These two protein chains interact to form a complex.

Residue-level contacts at the interface:
Residue K362 in the first protein interacts with residue A76 in the second protein (closest heavy-atom distance 3.1 Å).
Residue P272 in the first protein interacts with residue H73 in the second protein (closest heavy-atom distance 3.9 Å).
Residue D39 in the first protein contacts residue H79 in the second protein (closest heavy-atom distance 3.5 Å).
Residue P357 in the first protein interacts with residue T78 in the second protein (closest heavy-atom distance 3.6 Å).
Residue G223 in the first protein is in contact with residue T66 in the second protein (closest heavy-atom distance 3.2 Å).
Residue R276 in the first protein contacts residue V70 in the second protein (closest heavy-atom distance 2.7 Å).
Residue T218 in the first protein is in contact with residue E27 in the second protein (closest heavy-atom distance 3.4 Å).
Residue F212 in the first protein interacts with residue P7 in the second protein (closest heavy-atom distance 4.0 Å).
Residue T219 in the first protein is in contact with residue N39 in the second protein (closest heavy-atom distance 1.4 Å).
Residue F212 in the first protein interacts with residue T5 in the second protein (closest heavy-atom distance 3.6 Å).
Residue R276 in the first protein is in contact with residue E72 in the second protein (closest heavy-atom distance 3.1 Å).
Residue R320 in the first protein contacts residue T86 in the second protein (closest heavy-atom distance 3.4 Å).
Residue R276 in the first protein is in contact with residue R69 in the second protein (closest heavy-atom distance 3.3 Å).
Residue L361 in the first protein is in contact with residue A76 in the second protein (closest heavy-atom distance 3.8 Å).
Residue D224 in the first protein interacts with residue T66 in the second protein (closest heavy-atom distance 3.3 Å).
Residue L361 in the first protein contacts residue T78 in the second protein (closest heavy-atom distance 3.2 Å).
Residue G277 in the first protein contacts residue E29 in the second protein (closest heavy-atom distance 3.4 Å).
Residue R276 in the first protein interacts with residue E29 in the second protein (closest heavy-atom distance 3.2 Å).
Residue R276 in the first protein contacts residue L30 in the second protein (closest heavy-atom distance 3.6 Å).
Residue D39 in the first protein interacts with residue A81 in the second protein (closest heavy-atom distance 3.5 Å).
Residue T219 in the first protein is in contact with residue R38 in the second protein (closest heavy-atom distance 3.0 Å).
Residue K359 in the first protein interacts with residue H67 in the second protein (closest heavy-atom distance 3.2 Å).
Residue L215 in the first protein contacts residue V70 in the second protein (closest heavy-atom distance 3.8 Å).
Residue D355 in the first protein is in contact with residue T86 in the second protein (closest heavy-atom distance 3.5 Å).
Residue L42 in the first protein is in contact with residue Q88 in the second protein (closest heavy-atom distance 3.8 Å).
Residue T274 in the first protein interacts with residue H73 in the second protein (closest heavy-atom distance 3.1 Å).
Residue L361 in the first protein contacts residue H73 in the second protein (closest heavy-atom distance 3.1 Å).
Residue D224 in the first protein is in contact with residue R69 in the second protein (closest heavy-atom distance 2.8 Å).
Residue D224 in the first protein contacts residue V70 in the second protein (closest heavy-atom distance 3.8 Å).
Residue H227 in the first protein is in contact with residue V70 in the second protein (closest heavy-atom distance 3.5 Å).
Residue S40 in the first protein contacts residue A80 in the second protein (closest heavy-atom distance 3.5 Å).
Residue G360 in the first protein is in contact with residue H73 in the second protein (closest heavy-atom distance 3.1 Å).
Residue T218 in the first protein interacts with residue T9 in the second protein (closest heavy-atom distance 3.5 Å).
Residue L228 in the first protein is in contact with residue V70 in the second protein (closest heavy-atom distance 3.7 Å).
Residue K19 in the first protein is in contact with residue T66 in the second protein (closest heavy-atom distance 3.3 Å).
Residue P357 in the first protein contacts residue W83 in the second protein (closest heavy-atom distance 3.2 Å).
Residue H227 in the first protein contacts residue I71 in the second protein (closest heavy-atom distance 3.8 Å).
Residue D39 in the first protein interacts with residue A80 in the second protein (closest heavy-atom distance 3.1 Å).
Residue I356 in the first protein contacts residue W83 in the second protein (closest heavy-atom distance 3.6 Å).
Residue P243 in the first protein contacts residue S85 in the second protein (closest heavy-atom distance 3.6 Å).
Residue R320 in the first protein contacts residue A89 in the second protein (closest heavy-atom distance 3.3 Å).
Residue Q280 in the first protein is in contact with residue V74 in the second protein (closest heavy-atom distance 3.9 Å).
Residue Q245 in the first protein interacts with residue T86 in the second protein (closest heavy-atom distance 3.5 Å).
Residue Q280 in the first protein is in contact with residue Q75 in the second protein (closest heavy-atom distance 2.8 Å).
Residue Q279 in the first protein is in contact with residue H73 in the second protein (closest heavy-atom distance 3.5 Å).
Residue R276 in the first protein is in contact with residue E26 in the second protein (closest heavy-atom distance 3.6 Å).
Residue K216 in the first protein contacts residue E26 in the second protein (closest heavy-atom distance 3.0 Å).
Residue Q279 in the first protein is in contact with residue V74 in the second protein (closest heavy-atom distance 3.9 Å).
Residue H227 in the first protein interacts with residue T66 in the second protein (closest heavy-atom distance 3.6 Å).
Residue P80 in the first protein is in contact with residue L63 in the second protein (closest heavy-atom distance 3.6 Å).
Residue T218 in the first protein contacts residue R38 in the second protein (closest heavy-atom distance 3.6 Å).
Residue R276 in the first protein interacts with residue P68 in the second protein (closest heavy-atom distance 2.8 Å).
Residue Q43 in the first protein contacts residue W83 in the second protein (closest heavy-atom distance 3.3 Å).
Residue R320 in the first protein interacts with residue Q84 in the second protein (closest heavy-atom distance 3.9 Å).
Residue G360 in the first protein is in contact with residue Q77 in the second protein (closest heavy-atom distance 3.5 Å).
Residue D355 in the first protein interacts with residue S85 in the second protein (closest heavy-atom distance 3.9 Å).
Residue Q279 in the first protein interacts with residue E72 in the second protein (closest heavy-atom distance 2.6 Å).
Residue K362 in the first protein is in contact with residue T78 in the second protein (closest heavy-atom distance 3.9 Å).
Residue T218 in the first protein contacts residue N23 in the second protein (closest heavy-atom distance 3.8 Å).
Residue G360 in the first protein contacts residue E72 in the second protein (closest heavy-atom distance 3.6 Å).

Sequence of the first protein:
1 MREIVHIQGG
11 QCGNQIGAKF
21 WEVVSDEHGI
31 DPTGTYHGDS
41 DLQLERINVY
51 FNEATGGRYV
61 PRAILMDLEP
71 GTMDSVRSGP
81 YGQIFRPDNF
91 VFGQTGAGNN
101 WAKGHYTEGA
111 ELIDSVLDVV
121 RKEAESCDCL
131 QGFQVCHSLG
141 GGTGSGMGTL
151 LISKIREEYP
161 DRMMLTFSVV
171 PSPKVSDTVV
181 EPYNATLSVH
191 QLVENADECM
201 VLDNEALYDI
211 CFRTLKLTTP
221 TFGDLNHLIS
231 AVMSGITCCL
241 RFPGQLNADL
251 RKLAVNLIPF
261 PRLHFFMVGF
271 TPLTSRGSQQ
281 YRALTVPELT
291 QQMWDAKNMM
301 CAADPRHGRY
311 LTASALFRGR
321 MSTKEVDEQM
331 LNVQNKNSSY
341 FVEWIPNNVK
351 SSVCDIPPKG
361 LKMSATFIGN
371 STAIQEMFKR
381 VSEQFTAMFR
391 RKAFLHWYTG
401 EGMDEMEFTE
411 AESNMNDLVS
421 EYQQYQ

Sequence of the second protein:
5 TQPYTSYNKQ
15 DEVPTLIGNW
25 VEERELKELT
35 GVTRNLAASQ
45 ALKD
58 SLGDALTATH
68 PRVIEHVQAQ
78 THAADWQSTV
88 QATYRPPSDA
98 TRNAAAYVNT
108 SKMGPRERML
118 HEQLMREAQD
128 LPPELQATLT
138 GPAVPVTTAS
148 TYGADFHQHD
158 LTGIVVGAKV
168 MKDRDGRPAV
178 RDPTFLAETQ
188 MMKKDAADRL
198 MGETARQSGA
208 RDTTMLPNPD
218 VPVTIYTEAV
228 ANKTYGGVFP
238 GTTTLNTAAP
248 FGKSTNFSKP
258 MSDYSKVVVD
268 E